These two protein chains interact to form a complex.

Sequence of protein 1:
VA

Residue-level contacts at the interface:
Residue R55 in protein 2 is in contact with residue V9 in protein 1 (closest heavy-atom distance 3.5 Å).

Sequence of protein 2:
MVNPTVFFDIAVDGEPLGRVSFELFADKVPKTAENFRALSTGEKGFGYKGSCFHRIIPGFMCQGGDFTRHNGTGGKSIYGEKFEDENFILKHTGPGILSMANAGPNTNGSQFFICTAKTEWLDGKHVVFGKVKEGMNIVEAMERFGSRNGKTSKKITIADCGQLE